Sequence of chain A:
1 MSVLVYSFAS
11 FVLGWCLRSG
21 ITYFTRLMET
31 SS

Sequence of chain B:
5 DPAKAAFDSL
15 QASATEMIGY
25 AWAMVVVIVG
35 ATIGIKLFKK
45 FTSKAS

Interface contacts:
Residue V30 in chain B interacts with residue F24 in chain A (closest heavy-atom distance 4.9 Å).
Residue V29 in chain B interacts with residue I21 in chain A (closest heavy-atom distance 3.7 Å).
Residue L41 in chain B is in contact with residue S32 in chain A (closest heavy-atom distance 3.3 Å).
Residue F11 in chain B interacts with residue L13 in chain A (closest heavy-atom distance 4.5 Å).
Residue I22 in chain B interacts with residue R18 in chain A (closest heavy-atom distance 4.8 Å).
Residue V33 in chain B is in contact with residue T25 in chain A (closest heavy-atom distance 4.2 Å).
Residue V29 in chain B is in contact with residue T25 in chain A (closest heavy-atom distance 4.4 Å).
Residue I37 in chain B interacts with residue S32 in chain A (closest heavy-atom distance 3.6 Å).
Residue I22 in chain B contacts residue I21 in chain A (closest heavy-atom distance 4.3 Å).
Residue K44 in chain B interacts with residue S32 in chain A (closest heavy-atom distance 3.9 Å).
Residue A18 in chain B is in contact with residue L13 in chain A (closest heavy-atom distance 4.5 Å).
Residue K40 in chain B contacts residue S32 in chain A (closest heavy-atom distance 4.0 Å).
Residue I22 in chain B is in contact with residue L17 in chain A (closest heavy-atom distance 3.5 Å).
Residue F11 in chain B is in contact with residue A9 in chain A (closest heavy-atom distance 3.9 Å).
Residue L14 in chain B interacts with residue L13 in chain A (closest heavy-atom distance 4.6 Å).
Residue Q15 in chain B is in contact with residue L13 in chain A (closest heavy-atom distance 3.8 Å).
Residue A7 in chain B is in contact with residue S2 in chain A (closest heavy-atom distance 4.8 Å).
Residue F11 in chain B contacts residue S10 in chain A (closest heavy-atom distance 4.1 Å).
Residue W26 in chain B is in contact with residue F24 in chain A (closest heavy-atom distance 3.7 Å).
Residue A25 in chain B is in contact with residue I21 in chain A (closest heavy-atom distance 4.2 Å).
Residue W26 in chain B contacts residue I21 in chain A (closest heavy-atom distance 3.7 Å).
Residue W26 in chain B contacts residue G20 in chain A (closest heavy-atom distance 4.1 Å).
Residue F11 in chain B contacts residue Y6 in chain A (closest heavy-atom distance 3.8 Å).
Residue L14 in chain B contacts residue S10 in chain A (closest heavy-atom distance 3.3 Å).
Residue V33 in chain B contacts residue M28 in chain A (closest heavy-atom distance 3.4 Å).
Residue A7 in chain B interacts with residue Y6 in chain A (closest heavy-atom distance 4.2 Å).
Residue A18 in chain B is in contact with residue L17 in chain A (closest heavy-atom distance 4.3 Å).
Residue K8 in chain B contacts residue Y6 in chain A (closest heavy-atom distance 3.7 Å).
Residue V29 in chain B is in contact with residue F24 in chain A (closest heavy-atom distance 4.0 Å).
Residue K40 in chain B contacts residue E29 in chain A (closest heavy-atom distance 3.2 Å).
Residue W26 in chain B interacts with residue L17 in chain A (closest heavy-atom distance 4.9 Å).
Residue I37 in chain B contacts residue E29 in chain A (closest heavy-atom distance 4.5 Å).
Residue V33 in chain B is in contact with residue F24 in chain A (closest heavy-atom distance 4.4 Å).
Residue I37 in chain B is in contact with residue M28 in chain A (closest heavy-atom distance 3.9 Å).
Residue D5 in chain B interacts with residue S2 in chain A (closest heavy-atom distance 5.0 Å).
Residue A7 in chain B is in contact with residue V3 in chain A (closest heavy-atom distance 4.7 Å).

The following describes two proteins that form a bound complex.